Sequence of protein 2:
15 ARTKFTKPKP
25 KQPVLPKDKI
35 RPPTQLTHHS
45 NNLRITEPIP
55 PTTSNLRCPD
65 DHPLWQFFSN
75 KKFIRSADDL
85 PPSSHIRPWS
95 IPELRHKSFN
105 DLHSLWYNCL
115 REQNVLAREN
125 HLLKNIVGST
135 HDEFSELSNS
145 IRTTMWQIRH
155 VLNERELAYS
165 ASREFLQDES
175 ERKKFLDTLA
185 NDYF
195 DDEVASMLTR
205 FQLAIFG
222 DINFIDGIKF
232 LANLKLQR

Sequence of protein 1:
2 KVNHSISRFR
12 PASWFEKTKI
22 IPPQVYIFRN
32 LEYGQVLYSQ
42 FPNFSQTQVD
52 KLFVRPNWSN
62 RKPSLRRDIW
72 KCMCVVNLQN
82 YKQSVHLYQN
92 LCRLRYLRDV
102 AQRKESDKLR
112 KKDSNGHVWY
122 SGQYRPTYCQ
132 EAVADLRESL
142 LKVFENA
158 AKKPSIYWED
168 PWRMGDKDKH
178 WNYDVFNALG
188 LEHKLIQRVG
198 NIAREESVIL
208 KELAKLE

This data describes a binding interaction between two proteins.

Contacts between the two chains:
Residue S44 in protein 2 contacts residue N147 in protein 1 (closest heavy-atom distance 3.5 Å).
Residue T41 in protein 2 interacts with residue Q90 in protein 1 (closest heavy-atom distance 3.5 Å).
Residue L47 in protein 2 interacts with residue K143 in protein 1 (closest heavy-atom distance 3.6 Å).
Residue I53 in protein 2 interacts with residue Q131 in protein 1 (closest heavy-atom distance 3.8 Å).
Residue H43 in protein 2 contacts residue N91 in protein 1 (closest heavy-atom distance 3.6 Å).
Residue H43 in protein 2 interacts with residue R94 in protein 1 (closest heavy-atom distance 3.2 Å).
Residue T50 in protein 2 interacts with residue E139 in protein 1 (closest heavy-atom distance 3.1 Å).
Residue I53 in protein 2 interacts with residue W178 in protein 1 (closest heavy-atom distance 4.2 Å).
Residue I53 in protein 2 is in contact with residue A135 in protein 1 (closest heavy-atom distance 3.5 Å).
Residue T56 in protein 2 interacts with residue G172 in protein 1 (closest heavy-atom distance 3.0 Å).
Residue H42 in protein 2 is in contact with residue Q90 in protein 1 (closest heavy-atom distance 2.9 Å).
Residue E51 in protein 2 interacts with residue L110 in protein 1 (closest heavy-atom distance 3.7 Å).
Residue I53 in protein 2 interacts with residue R138 in protein 1 (closest heavy-atom distance 4.1 Å).
Residue L47 in protein 2 interacts with residue L95 in protein 1 (closest heavy-atom distance 3.9 Å).
Residue R48 in protein 2 interacts with residue L95 in protein 1 (closest heavy-atom distance 3.7 Å).
Residue L60 in protein 2 contacts residue P168 in protein 1 (closest heavy-atom distance 4.1 Å).
Residue E51 in protein 2 is in contact with residue A135 in protein 1 (closest heavy-atom distance 3.8 Å).
Residue S44 in protein 2 contacts residue K143 in protein 1 (closest heavy-atom distance 3.8 Å).
Residue L47 in protein 2 is in contact with residue R94 in protein 1 (closest heavy-atom distance 3.5 Å).
Residue I49 in protein 2 is in contact with residue L110 in protein 1 (closest heavy-atom distance 3.9 Å).
Residue P55 in protein 2 contacts residue W169 in protein 1 (closest heavy-atom distance 3.1 Å).
Residue L47 in protein 2 interacts with residue N91 in protein 1 (closest heavy-atom distance 3.6 Å).
Residue P52 in protein 2 interacts with residue L110 in protein 1 (closest heavy-atom distance 4.2 Å).
Residue N59 in protein 2 is in contact with residue P168 in protein 1 (closest heavy-atom distance 2.8 Å).
Residue N59 in protein 2 contacts residue D173 in protein 1 (closest heavy-atom distance 3.6 Å).
Residue N59 in protein 2 is in contact with residue M171 in protein 1 (closest heavy-atom distance 3.0 Å).
Residue I49 in protein 2 contacts residue Q103 in protein 1 (closest heavy-atom distance 3.8 Å).
Residue P52 in protein 2 interacts with residue Q131 in protein 1 (closest heavy-atom distance 3.5 Å).
Residue T50 in protein 2 interacts with residue R99 in protein 1 (closest heavy-atom distance 2.8 Å).
Residue P54 in protein 2 is in contact with residue Q131 in protein 1 (closest heavy-atom distance 3.6 Å).
Residue T38 in protein 2 is in contact with residue P12 in protein 1 (closest heavy-atom distance 3.6 Å).
Residue T50 in protein 2 contacts residue L110 in protein 1 (closest heavy-atom distance 4.0 Å).
Residue N59 in protein 2 is in contact with residue G172 in protein 1 (closest heavy-atom distance 3.1 Å).
Residue T56 in protein 2 contacts residue D173 in protein 1 (closest heavy-atom distance 4.2 Å).
Residue H43 in protein 2 is in contact with residue H87 in protein 1 (closest heavy-atom distance 3.1 Å).
Residue Q39 in protein 2 contacts residue F10 in protein 1 (closest heavy-atom distance 3.7 Å).
Residue T57 in protein 2 is in contact with residue W169 in protein 1 (closest heavy-atom distance 4.1 Å).
Residue L60 in protein 2 contacts residue W169 in protein 1 (closest heavy-atom distance 3.3 Å).
Residue P54 in protein 2 contacts residue G172 in protein 1 (closest heavy-atom distance 3.7 Å).
Residue S44 in protein 2 contacts residue N91 in protein 1 (closest heavy-atom distance 2.8 Å).
Residue N59 in protein 2 interacts with residue W169 in protein 1 (closest heavy-atom distance 4.1 Å).
Residue N46 in protein 2 is in contact with residue K143 in protein 1 (closest heavy-atom distance 3.1 Å).
Residue S44 in protein 2 interacts with residue H87 in protein 1 (closest heavy-atom distance 3.0 Å).
Residue Q39 in protein 2 contacts residue P12 in protein 1 (closest heavy-atom distance 3.7 Å).
Residue I53 in protein 2 interacts with residue H177 in protein 1 (closest heavy-atom distance 3.4 Å).
Residue Q39 in protein 2 is in contact with residue Q90 in protein 1 (closest heavy-atom distance 3.5 Å).
Residue T56 in protein 2 contacts residue W169 in protein 1 (closest heavy-atom distance 3.2 Å).
Residue H42 in protein 2 is in contact with residue H87 in protein 1 (closest heavy-atom distance 3.5 Å).
Residue I53 in protein 2 contacts residue V134 in protein 1 (closest heavy-atom distance 3.3 Å).
Residue Q39 in protein 2 contacts residue V86 in protein 1 (closest heavy-atom distance 3.7 Å).
Residue P52 in protein 2 is in contact with residue A135 in protein 1 (closest heavy-atom distance 3.9 Å).
Residue P55 in protein 2 interacts with residue Q131 in protein 1 (closest heavy-atom distance 3.8 Å).
Residue P55 in protein 2 interacts with residue G172 in protein 1 (closest heavy-atom distance 4.1 Å).
Residue P55 in protein 2 contacts residue R170 in protein 1 (closest heavy-atom distance 3.6 Å).
Residue P52 in protein 2 contacts residue E132 in protein 1 (closest heavy-atom distance 3.7 Å).
Residue L47 in protein 2 contacts residue L98 in protein 1 (closest heavy-atom distance 4.0 Å).
Residue L60 in protein 2 contacts residue D167 in protein 1 (closest heavy-atom distance 4.2 Å).
Residue R48 in protein 2 is in contact with residue E139 in protein 1 (closest heavy-atom distance 2.6 Å).
Residue I49 in protein 2 contacts residue L98 in protein 1 (closest heavy-atom distance 3.8 Å).
Residue I49 in protein 2 is in contact with residue R99 in protein 1 (closest heavy-atom distance 3.7 Å).